Residue-level contacts at the interface:
Residue L215 in protein 2 is in contact with residue V33 in protein 1 (closest heavy-atom distance 4.3 Å).
Residue K359 in protein 2 is in contact with residue T29 in protein 1 (closest heavy-atom distance 3.6 Å).
Residue A231 in protein 2 interacts with residue H30 in protein 1 (closest heavy-atom distance 4.1 Å).
Residue D224 in protein 2 interacts with residue M26 in protein 1 (closest heavy-atom distance 4.1 Å).
Residue A231 in protein 2 is in contact with residue A31 in protein 1 (closest heavy-atom distance 3.9 Å).
Residue D74 in protein 2 interacts with residue V12 in protein 1 (closest heavy-atom distance 4.2 Å).
Residue T219 in protein 2 contacts residue H25 in protein 1 (closest heavy-atom distance 2.6 Å).
Residue R276 in protein 2 interacts with residue P35 in protein 1 (closest heavy-atom distance 3.4 Å).
Residue L217 in protein 2 interacts with residue V33 in protein 1 (closest heavy-atom distance 4.4 Å).
Residue R276 in protein 2 is in contact with residue V33 in protein 1 (closest heavy-atom distance 2.4 Å).
Residue E27 in protein 2 interacts with residue H30 in protein 1 (closest heavy-atom distance 4.2 Å).
Residue K216 in protein 2 contacts residue D39 in protein 1 (closest heavy-atom distance 3.3 Å).
Residue G277 in protein 2 is in contact with residue D39 in protein 1 (closest heavy-atom distance 3.2 Å).
Residue G223 in protein 2 contacts residue G21 in protein 1 (closest heavy-atom distance 4.4 Å).
Residue L228 in protein 2 interacts with residue A31 in protein 1 (closest heavy-atom distance 4.3 Å).
Residue T221 in protein 2 interacts with residue V23 in protein 1 (closest heavy-atom distance 3.2 Å).
Residue H227 in protein 2 interacts with residue H30 in protein 1 (closest heavy-atom distance 3.6 Å).
Residue K359 in protein 2 contacts residue H30 in protein 1 (closest heavy-atom distance 3.5 Å).
Residue S75 in protein 2 is in contact with residue Q14 in protein 1 (closest heavy-atom distance 3.8 Å).
Residue T221 in protein 2 interacts with residue H25 in protein 1 (closest heavy-atom distance 4.0 Å).
Residue D224 in protein 2 interacts with residue D24 in protein 1 (closest heavy-atom distance 3.8 Å).
Residue V23 in protein 2 is in contact with residue H30 in protein 1 (closest heavy-atom distance 3.6 Å).
Residue L361 in protein 2 is in contact with residue T32 in protein 1 (closest heavy-atom distance 3.8 Å).
Residue S278 in protein 2 interacts with residue D39 in protein 1 (closest heavy-atom distance 4.3 Å).
Residue S78 in protein 2 interacts with residue Q14 in protein 1 (closest heavy-atom distance 3.5 Å).
Residue H227 in protein 2 contacts residue A31 in protein 1 (closest heavy-atom distance 3.1 Å).
Residue K19 in protein 2 contacts residue D24 in protein 1 (closest heavy-atom distance 2.7 Å).
Residue D74 in protein 2 interacts with residue G11 in protein 1 (closest heavy-atom distance 3.3 Å).
Residue F222 in protein 2 interacts with residue G21 in protein 1 (closest heavy-atom distance 4.3 Å).
Residue T218 in protein 2 contacts residue P40 in protein 1 (closest heavy-atom distance 3.7 Å).
Residue D26 in protein 2 is in contact with residue G28 in protein 1 (closest heavy-atom distance 3.5 Å).
Residue T274 in protein 2 is in contact with residue V33 in protein 1 (closest heavy-atom distance 4.2 Å).
Residue F270 in protein 2 is in contact with residue H30 in protein 1 (closest heavy-atom distance 3.9 Å).
Residue S234 in protein 2 interacts with residue H30 in protein 1 (closest heavy-atom distance 4.1 Å).
Residue K19 in protein 2 is in contact with residue L27 in protein 1 (closest heavy-atom distance 4.1 Å).
Residue L361 in protein 2 interacts with residue H30 in protein 1 (closest heavy-atom distance 4.0 Å).
Residue E22 in protein 2 contacts residue G28 in protein 1 (closest heavy-atom distance 3.9 Å).
Residue T221 in protein 2 interacts with residue G21 in protein 1 (closest heavy-atom distance 2.9 Å).
Residue F270 in protein 2 contacts residue A31 in protein 1 (closest heavy-atom distance 3.7 Å).
Residue P220 in protein 2 interacts with residue H25 in protein 1 (closest heavy-atom distance 3.8 Å).
Residue D224 in protein 2 interacts with residue H25 in protein 1 (closest heavy-atom distance 3.1 Å).
Residue R318 in protein 2 is in contact with residue H30 in protein 1 (closest heavy-atom distance 4.3 Å).
Residue P272 in protein 2 contacts residue A31 in protein 1 (closest heavy-atom distance 4.4 Å).
Residue L215 in protein 2 interacts with residue M26 in protein 1 (closest heavy-atom distance 3.8 Å).
Residue P358 in protein 2 is in contact with residue H30 in protein 1 (closest heavy-atom distance 3.6 Å).
Residue H227 in protein 2 interacts with residue L27 in protein 1 (closest heavy-atom distance 4.0 Å).
Residue D74 in protein 2 contacts residue T10 in protein 1 (closest heavy-atom distance 3.5 Å).
Residue G223 in protein 2 contacts residue D24 in protein 1 (closest heavy-atom distance 4.2 Å).
Residue L215 in protein 2 is in contact with residue D39 in protein 1 (closest heavy-atom distance 4.4 Å).
Residue L228 in protein 2 is in contact with residue M26 in protein 1 (closest heavy-atom distance 4.3 Å).
Residue L217 in protein 2 is in contact with residue H25 in protein 1 (closest heavy-atom distance 4.1 Å).
Residue T221 in protein 2 interacts with residue T20 in protein 1 (closest heavy-atom distance 3.2 Å).
Residue D74 in protein 2 contacts residue Q14 in protein 1 (closest heavy-atom distance 4.2 Å).
Residue H227 in protein 2 contacts residue D24 in protein 1 (closest heavy-atom distance 3.8 Å).
Residue H227 in protein 2 interacts with residue G28 in protein 1 (closest heavy-atom distance 4.2 Å).
Residue H227 in protein 2 contacts residue M26 in protein 1 (closest heavy-atom distance 2.8 Å).
Residue S275 in protein 2 is in contact with residue D39 in protein 1 (closest heavy-atom distance 3.2 Å).
Residue R276 in protein 2 contacts residue R34 in protein 1 (closest heavy-atom distance 3.6 Å).
Residue G71 in protein 2 interacts with residue V12 in protein 1 (closest heavy-atom distance 4.0 Å).
Residue L273 in protein 2 interacts with residue A31 in protein 1 (closest heavy-atom distance 3.8 Å).

Sequence of protein 2:
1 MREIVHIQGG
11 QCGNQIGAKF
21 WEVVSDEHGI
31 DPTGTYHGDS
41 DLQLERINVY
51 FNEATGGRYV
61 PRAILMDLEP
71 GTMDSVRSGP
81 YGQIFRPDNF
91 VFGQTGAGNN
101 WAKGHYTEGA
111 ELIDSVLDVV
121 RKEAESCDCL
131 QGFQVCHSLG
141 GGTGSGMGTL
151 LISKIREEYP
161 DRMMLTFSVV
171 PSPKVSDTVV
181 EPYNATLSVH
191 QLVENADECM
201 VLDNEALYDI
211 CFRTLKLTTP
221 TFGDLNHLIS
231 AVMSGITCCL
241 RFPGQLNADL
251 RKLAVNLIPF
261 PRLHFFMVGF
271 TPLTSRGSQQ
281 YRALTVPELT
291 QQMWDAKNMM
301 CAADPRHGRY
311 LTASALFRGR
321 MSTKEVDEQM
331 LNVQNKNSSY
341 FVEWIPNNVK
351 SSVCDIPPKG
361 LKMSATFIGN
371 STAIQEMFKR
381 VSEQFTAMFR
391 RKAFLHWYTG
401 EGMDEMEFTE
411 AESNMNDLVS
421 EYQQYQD

These two protein chains interact to form a complex.

Sequence of protein 1:
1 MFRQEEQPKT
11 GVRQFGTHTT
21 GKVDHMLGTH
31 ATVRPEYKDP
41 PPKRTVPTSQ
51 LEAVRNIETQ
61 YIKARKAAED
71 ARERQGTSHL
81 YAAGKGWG